Residue-level contacts at the interface:
Residue I88 in chain A interacts with residue G13 in chain B (closest heavy-atom distance 3.1 Å).
Residue I192 in chain A contacts residue H61 in chain B (closest heavy-atom distance 3.8 Å).
Residue M201 in chain A is in contact with residue L47 in chain B (closest heavy-atom distance 4.0 Å).
Residue I38 in chain A contacts residue T84 in chain B (closest heavy-atom distance 4.0 Å).
Residue S41 in chain A interacts with residue V92 in chain B (closest heavy-atom distance 3.7 Å).
Residue P67 in chain A interacts with residue M37 in chain B (closest heavy-atom distance 4.1 Å).
Residue W30 in chain A interacts with residue L66 in chain B (closest heavy-atom distance 3.3 Å).
Residue M85 in chain A interacts with residue V15 in chain B (closest heavy-atom distance 3.7 Å).
Residue L200 in chain A is in contact with residue I50 in chain B (closest heavy-atom distance 4.1 Å).
Residue A87 in chain A is in contact with residue S11 in chain B (closest heavy-atom distance 3.5 Å).
Residue F74 in chain A is in contact with residue T29 in chain B (closest heavy-atom distance 4.0 Å).
Residue L70 in chain A is in contact with residue T29 in chain B (closest heavy-atom distance 4.1 Å).
Residue L77 in chain A is in contact with residue S25 in chain B (closest heavy-atom distance 4.1 Å).
Residue H185 in chain A is in contact with residue Y18 in chain B (closest heavy-atom distance 3.9 Å).
Residue H185 in chain A contacts residue S11 in chain B (closest heavy-atom distance 2.4 Å).
Residue M204 in chain A contacts residue L47 in chain B (closest heavy-atom distance 3.9 Å).
Residue L66 in chain A contacts residue M37 in chain B (closest heavy-atom distance 3.7 Å).
Residue L77 in chain A contacts residue I26 in chain B (closest heavy-atom distance 3.9 Å).
Residue I38 in chain A is in contact with residue I88 in chain B (closest heavy-atom distance 3.7 Å).
Residue M34 in chain A contacts residue F81 in chain B (closest heavy-atom distance 3.6 Å).
Residue V189 in chain A interacts with residue V58 in chain B (closest heavy-atom distance 3.8 Å).
Residue F78 in chain A interacts with residue F22 in chain B (closest heavy-atom distance 3.3 Å).
Residue T196 in chain A contacts residue I50 in chain B (closest heavy-atom distance 3.9 Å).
Residue S41 in chain A contacts residue I88 in chain B (closest heavy-atom distance 3.6 Å).
Residue M204 in chain A contacts residue I46 in chain B (closest heavy-atom distance 3.4 Å).
Residue F195 in chain A is in contact with residue F33 in chain B (closest heavy-atom distance 3.2 Å).
Residue L200 in chain A interacts with residue P32 in chain B (closest heavy-atom distance 3.7 Å).
Residue L70 in chain A is in contact with residue F33 in chain B (closest heavy-atom distance 3.6 Å).
Residue L200 in chain A contacts residue F33 in chain B (closest heavy-atom distance 3.5 Å).
Residue L66 in chain A is in contact with residue V36 in chain B (closest heavy-atom distance 4.1 Å).
Residue Y91 in chain A is in contact with residue H12 in chain B (closest heavy-atom distance 3.1 Å).
Residue M204 in chain A is in contact with residue V36 in chain B (closest heavy-atom distance 4.0 Å).
Residue F27 in chain A interacts with residue W76 in chain B (closest heavy-atom distance 3.7 Å).
Residue I88 in chain A contacts residue Y18 in chain B (closest heavy-atom distance 3.7 Å).
Residue I81 in chain A is in contact with residue F65 in chain B (closest heavy-atom distance 3.7 Å).
Residue T196 in chain A contacts residue A54 in chain B (closest heavy-atom distance 3.5 Å).
Residue M34 in chain A interacts with residue T84 in chain B (closest heavy-atom distance 3.0 Å).
Residue G84 in chain A interacts with residue Y18 in chain B (closest heavy-atom distance 3.8 Å).
Residue V189 in chain A interacts with residue H61 in chain B (closest heavy-atom distance 3.6 Å).
Residue W30 in chain A is in contact with residue F81 in chain B (closest heavy-atom distance 4.0 Å).
Residue F27 in chain A interacts with residue D73 in chain B (closest heavy-atom distance 3.0 Å).
Residue I81 in chain A contacts residue F22 in chain B (closest heavy-atom distance 3.4 Å).
Residue L77 in chain A interacts with residue F22 in chain B (closest heavy-atom distance 3.9 Å).
Residue G84 in chain A contacts residue S11 in chain B (closest heavy-atom distance 3.6 Å).
Residue D188 in chain A is in contact with residue H61 in chain B (closest heavy-atom distance 3.0 Å).
Residue H185 in chain A interacts with residue L66 in chain B (closest heavy-atom distance 3.4 Å).
Residue H185 in chain A interacts with residue F65 in chain B (closest heavy-atom distance 3.0 Å).
Residue M178 in chain A is in contact with residue S11 in chain B (closest heavy-atom distance 3.2 Å).
Residue I192 in chain A is in contact with residue Q57 in chain B (closest heavy-atom distance 3.3 Å).
Residue S181 in chain A interacts with residue S11 in chain B (closest heavy-atom distance 3.6 Å).
Residue M85 in chain A interacts with residue M19 in chain B (closest heavy-atom distance 3.7 Å).
Residue F27 in chain A contacts residue N77 in chain B (closest heavy-atom distance 3.8 Å).
Residue I38 in chain A interacts with residue I87 in chain B (closest heavy-atom distance 3.4 Å).
Residue V49 in chain A interacts with residue M99 in chain B (closest heavy-atom distance 3.9 Å).
Residue T73 in chain A is in contact with residue T29 in chain B (closest heavy-atom distance 3.7 Å).
Residue A48 in chain A interacts with residue I96 in chain B (closest heavy-atom distance 4.0 Å).
Residue F74 in chain A interacts with residue I26 in chain B (closest heavy-atom distance 3.5 Å).
Residue L77 in chain A contacts residue H61 in chain B (closest heavy-atom distance 3.5 Å).
Residue W30 in chain A contacts residue N77 in chain B (closest heavy-atom distance 2.9 Å).
Residue W30 in chain A interacts with residue A80 in chain B (closest heavy-atom distance 4.1 Å).

The following describes two proteins that form a bound complex.

Sequence of chain A:
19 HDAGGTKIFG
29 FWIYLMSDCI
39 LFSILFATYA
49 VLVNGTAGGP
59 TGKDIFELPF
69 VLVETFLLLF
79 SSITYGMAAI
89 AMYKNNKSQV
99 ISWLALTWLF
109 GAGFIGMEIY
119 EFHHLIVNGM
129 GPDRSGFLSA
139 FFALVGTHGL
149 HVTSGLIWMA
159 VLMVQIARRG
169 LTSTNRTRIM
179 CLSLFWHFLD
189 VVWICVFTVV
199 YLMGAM

Sequence of chain B:
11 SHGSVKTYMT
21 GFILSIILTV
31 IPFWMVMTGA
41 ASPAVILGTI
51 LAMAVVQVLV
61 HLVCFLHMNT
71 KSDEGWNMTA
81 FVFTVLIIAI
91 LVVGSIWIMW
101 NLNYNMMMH